Contacts between the two chains:
Residue E117 in protein 2 interacts with residue E108 in protein 1 (closest heavy-atom distance 2.4 Å).
Residue H110 in protein 2 is in contact with residue P114 in protein 1 (closest heavy-atom distance 3.1 Å).
Residue H3 in protein 2 contacts residue R56 in protein 1 (closest heavy-atom distance 2.5 Å).
Residue Q166 in protein 2 interacts with residue L124 in protein 1 (closest heavy-atom distance 3.3 Å).
Residue C2 in protein 2 is in contact with residue C61 in protein 1 (closest heavy-atom distance 3.7 Å).
Residue E108 in protein 2 interacts with residue L124 in protein 1 (closest heavy-atom distance 3.7 Å).
Residue P114 in protein 2 is in contact with residue L112 in protein 1 (closest heavy-atom distance 3.6 Å).
Residue C2 in protein 2 interacts with residue C59 in protein 1 (closest heavy-atom distance 3.2 Å).
Residue E117 in protein 2 contacts residue T207 in protein 1 (closest heavy-atom distance 3.2 Å).
Residue L112 in protein 2 contacts residue P113 in protein 1 (closest heavy-atom distance 3.4 Å).
Residue K206 in protein 2 interacts with residue E118 in protein 1 (closest heavy-atom distance 2.7 Å).
Residue R161 in protein 2 interacts with residue L156 in protein 1 (closest heavy-atom distance 3.9 Å).
Residue T128 in protein 2 is in contact with residue L130 in protein 1 (closest heavy-atom distance 3.6 Å).
Residue P164 in protein 2 is in contact with residue R178 in protein 1 (closest heavy-atom distance 2.6 Å).
Residue R161 in protein 2 interacts with residue I176 in protein 1 (closest heavy-atom distance 3.8 Å).
Residue H110 in protein 2 contacts residue L119 in protein 1 (closest heavy-atom distance 3.4 Å).
Residue T174 in protein 2 contacts residue R161 in protein 1 (closest heavy-atom distance 1.6 Å).
Residue L112 in protein 2 contacts residue P115 in protein 1 (closest heavy-atom distance 3.4 Å).
Residue E117 in protein 2 interacts with residue D209 in protein 1 (closest heavy-atom distance 3.8 Å).
Residue H3 in protein 2 contacts residue C59 in protein 1 (closest heavy-atom distance 3.8 Å).
Residue T174 in protein 2 contacts residue W158 in protein 1 (closest heavy-atom distance 2.8 Å).
Residue L112 in protein 2 contacts residue P114 in protein 1 (closest heavy-atom distance 2.4 Å).
Residue R178 in protein 2 contacts residue Q162 in protein 1 (closest heavy-atom distance 3.6 Å).
Residue C2 in protein 2 is in contact with residue G60 in protein 1 (closest heavy-atom distance 1.7 Å).
Residue A159 in protein 2 interacts with residue W158 in protein 1 (closest heavy-atom distance 3.5 Å).
Residue T128 in protein 2 interacts with residue R161 in protein 1 (closest heavy-atom distance 3.4 Å).
Residue L112 in protein 2 contacts residue L112 in protein 1 (closest heavy-atom distance 3.9 Å).
Residue E118 in protein 2 is in contact with residue R106 in protein 1 (closest heavy-atom distance 2.9 Å).
Residue R161 in protein 2 contacts residue W158 in protein 1 (closest heavy-atom distance 3.1 Å).
Residue H3 in protein 2 is in contact with residue L58 in protein 1 (closest heavy-atom distance 3.2 Å).
Residue P115 in protein 2 contacts residue L112 in protein 1 (closest heavy-atom distance 3.8 Å).
Residue H3 in protein 2 contacts residue G60 in protein 1 (closest heavy-atom distance 3.3 Å).
Residue C1 in protein 2 interacts with residue C61 in protein 1 (closest heavy-atom distance 3.0 Å).
Residue E163 in protein 2 is in contact with residue L177 in protein 1 (closest heavy-atom distance 3.4 Å).
Residue P113 in protein 2 interacts with residue L112 in protein 1 (closest heavy-atom distance 3.2 Å).
Residue R132 in protein 2 interacts with residue R178 in protein 1 (closest heavy-atom distance 3.2 Å).
Residue E118 in protein 2 interacts with residue S165 in protein 1 (closest heavy-atom distance 3.8 Å).
Residue E163 in protein 2 contacts residue I176 in protein 1 (closest heavy-atom distance 3.5 Å).
Residue S165 in protein 2 is in contact with residue R178 in protein 1 (closest heavy-atom distance 3.3 Å).
Residue L130 in protein 2 interacts with residue R178 in protein 1 (closest heavy-atom distance 2.5 Å).
Residue E108 in protein 2 is in contact with residue L121 in protein 1 (closest heavy-atom distance 3.0 Å).
Residue E118 in protein 2 is in contact with residue E108 in protein 1 (closest heavy-atom distance 3.3 Å).
Residue C2 in protein 2 is in contact with residue R56 in protein 1 (closest heavy-atom distance 3.5 Å).
Residue R161 in protein 2 is in contact with residue L177 in protein 1 (closest heavy-atom distance 2.1 Å).
Residue S175 in protein 2 is in contact with residue R161 in protein 1 (closest heavy-atom distance 3.9 Å).
Residue H110 in protein 2 interacts with residue L112 in protein 1 (closest heavy-atom distance 4.0 Å).
Residue I176 in protein 2 interacts with residue R161 in protein 1 (closest heavy-atom distance 2.2 Å).
Residue C1 in protein 2 is in contact with residue C59 in protein 1 (closest heavy-atom distance 0.5 Å).
Residue V109 in protein 2 is in contact with residue E118 in protein 1 (closest heavy-atom distance 3.5 Å).
Residue P164 in protein 2 is in contact with residue L177 in protein 1 (closest heavy-atom distance 2.6 Å).
Residue V173 in protein 2 interacts with residue W158 in protein 1 (closest heavy-atom distance 3.8 Å).
Residue E118 in protein 2 contacts residue R132 in protein 1 (closest heavy-atom distance 2.3 Å).
Residue R161 in protein 2 contacts residue T157 in protein 1 (closest heavy-atom distance 3.1 Å).
Residue C1 in protein 2 is in contact with residue R32 in protein 1 (closest heavy-atom distance 3.8 Å).
Residue C1 in protein 2 interacts with residue G60 in protein 1 (closest heavy-atom distance 2.6 Å).
Residue E163 in protein 2 is in contact with residue R178 in protein 1 (closest heavy-atom distance 4.0 Å).
Residue L58 in protein 2 is in contact with residue C59 in protein 1 (closest heavy-atom distance 2.2 Å).
Residue R178 in protein 2 is in contact with residue P164 in protein 1 (closest heavy-atom distance 3.8 Å).
Residue H110 in protein 2 contacts residue T128 in protein 1 (closest heavy-atom distance 2.8 Å).
Residue I176 in protein 2 contacts residue E163 in protein 1 (closest heavy-atom distance 2.6 Å).

Sequence of protein 2:
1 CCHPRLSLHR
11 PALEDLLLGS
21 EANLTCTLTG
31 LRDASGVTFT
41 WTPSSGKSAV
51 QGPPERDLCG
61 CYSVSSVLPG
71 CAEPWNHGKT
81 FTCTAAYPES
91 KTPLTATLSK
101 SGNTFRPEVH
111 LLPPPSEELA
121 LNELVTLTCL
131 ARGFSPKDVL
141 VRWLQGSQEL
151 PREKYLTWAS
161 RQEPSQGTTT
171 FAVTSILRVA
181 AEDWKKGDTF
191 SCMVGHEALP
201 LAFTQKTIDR

Sequence of protein 1:
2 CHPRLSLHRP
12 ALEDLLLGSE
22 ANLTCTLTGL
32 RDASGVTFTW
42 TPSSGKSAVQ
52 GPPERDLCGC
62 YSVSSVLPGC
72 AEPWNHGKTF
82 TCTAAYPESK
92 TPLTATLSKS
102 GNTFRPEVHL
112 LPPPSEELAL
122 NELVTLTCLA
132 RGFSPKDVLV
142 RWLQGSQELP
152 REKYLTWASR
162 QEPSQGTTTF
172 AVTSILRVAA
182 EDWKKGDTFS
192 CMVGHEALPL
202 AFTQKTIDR

These two protein chains interact to form a complex.